Residue-level contacts at the interface:
Residue P90 in chain A contacts residue A24 in chain B (closest heavy-atom distance 3.4 Å).
Residue K84 in chain A contacts residue N32 in chain B (closest heavy-atom distance 4.1 Å).
Residue S126 in chain A contacts residue A24 in chain B (closest heavy-atom distance 2.7 Å).
Residue F87 in chain A interacts with residue N28 in chain B (closest heavy-atom distance 4.7 Å).
Residue C88 in chain A interacts with residue F26 in chain B (closest heavy-atom distance 3.0 Å).
Residue E123 in chain A contacts residue A24 in chain B (closest heavy-atom distance 3.7 Å).
Residue K84 in chain A contacts residue L31 in chain B (closest heavy-atom distance 3.8 Å).
Residue E83 in chain A contacts residue N32 in chain B (closest heavy-atom distance 2.8 Å).
Residue F87 in chain A interacts with residue F26 in chain B (closest heavy-atom distance 3.3 Å).
Residue S86 in chain A interacts with residue E27 in chain B (closest heavy-atom distance 3.5 Å).
Residue F133 in chain A contacts residue F26 in chain B (closest heavy-atom distance 3.6 Å).
Residue G130 in chain A contacts residue F26 in chain B (closest heavy-atom distance 3.8 Å).
Residue E83 in chain A interacts with residue L31 in chain B (closest heavy-atom distance 3.3 Å).
Residue H127 in chain A interacts with residue A24 in chain B (closest heavy-atom distance 4.7 Å).
Residue S86 in chain A interacts with residue F26 in chain B (closest heavy-atom distance 4.2 Å).
Residue R35 in chain A interacts with residue C25 in chain B (closest heavy-atom distance 4.9 Å).
Residue E83 in chain A contacts residue N28 in chain B (closest heavy-atom distance 4.3 Å).
Residue F87 in chain A is in contact with residue E27 in chain B (closest heavy-atom distance 3.9 Å).
Residue V85 in chain A contacts residue N28 in chain B (closest heavy-atom distance 2.9 Å).
Residue F133 in chain A is in contact with residue E27 in chain B (closest heavy-atom distance 3.5 Å).
Residue F133 in chain A interacts with residue P29 in chain B (closest heavy-atom distance 4.2 Å).
Residue S86 in chain A interacts with residue L31 in chain B (closest heavy-atom distance 3.8 Å).
Residue A89 in chain A interacts with residue A24 in chain B (closest heavy-atom distance 4.5 Å).
Residue L137 in chain A contacts residue G30 in chain B (closest heavy-atom distance 3.7 Å).
Residue F133 in chain A interacts with residue N28 in chain B (closest heavy-atom distance 3.5 Å).
Residue F87 in chain A is in contact with residue C25 in chain B (closest heavy-atom distance 3.7 Å).
Residue H127 in chain A is in contact with residue F26 in chain B (closest heavy-atom distance 3.6 Å).
Residue C88 in chain A interacts with residue C25 in chain B (closest heavy-atom distance 3.1 Å).
Residue A89 in chain A interacts with residue C25 in chain B (closest heavy-atom distance 3.6 Å).
Residue P90 in chain A interacts with residue C25 in chain B (closest heavy-atom distance 4.3 Å).
Residue S86 in chain A contacts residue N28 in chain B (closest heavy-atom distance 3.0 Å).
Residue R35 in chain A is in contact with residue E27 in chain B (closest heavy-atom distance 3.6 Å).
Residue V85 in chain A is in contact with residue L31 in chain B (closest heavy-atom distance 3.6 Å).
Residue C88 in chain A is in contact with residue A24 in chain B (closest heavy-atom distance 4.5 Å).
Residue M37 in chain A is in contact with residue C25 in chain B (closest heavy-atom distance 4.0 Å).
Residue S126 in chain A contacts residue F26 in chain B (closest heavy-atom distance 3.4 Å).
Residue L137 in chain A interacts with residue P29 in chain B (closest heavy-atom distance 4.0 Å).
Residue W110 in chain A contacts residue L31 in chain B (closest heavy-atom distance 4.3 Å).
Residue E83 in chain A is in contact with residue G30 in chain B (closest heavy-atom distance 3.9 Å).
Residue S126 in chain A interacts with residue C25 in chain B (closest heavy-atom distance 4.0 Å).
Residue I82 in chain A interacts with residue N28 in chain B (closest heavy-atom distance 2.9 Å).

Sequence of chain B:
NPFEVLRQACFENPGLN

This data describes a binding interaction between two proteins.

Sequence of chain A:
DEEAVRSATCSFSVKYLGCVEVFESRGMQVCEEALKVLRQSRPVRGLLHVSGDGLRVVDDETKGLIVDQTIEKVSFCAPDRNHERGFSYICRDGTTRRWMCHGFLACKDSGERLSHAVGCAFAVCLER